Sequence of protein 2:
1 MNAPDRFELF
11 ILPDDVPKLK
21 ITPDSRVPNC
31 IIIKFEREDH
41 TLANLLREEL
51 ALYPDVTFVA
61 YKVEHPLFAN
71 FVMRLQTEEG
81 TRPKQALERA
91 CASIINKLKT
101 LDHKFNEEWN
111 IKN

The following describes two proteins that form a bound complex.

Residue-level contacts at the interface:
Residue A3 in protein 2 interacts with residue K55 in protein 1 (closest heavy-atom distance 4.4 Å).
Residue D5 in protein 2 interacts with residue K55 in protein 1 (closest heavy-atom distance 3.1 Å).
Residue D5 in protein 2 interacts with residue Y31 in protein 1 (closest heavy-atom distance 2.4 Å).
Residue F7 in protein 2 interacts with residue G30 in protein 1 (closest heavy-atom distance 3.7 Å).
Residue F7 in protein 2 contacts residue Y31 in protein 1 (closest heavy-atom distance 4.6 Å).

Sequence of protein 1:
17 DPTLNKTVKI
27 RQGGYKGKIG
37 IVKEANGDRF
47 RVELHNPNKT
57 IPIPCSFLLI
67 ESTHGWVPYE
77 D